Sequence of the second protein:
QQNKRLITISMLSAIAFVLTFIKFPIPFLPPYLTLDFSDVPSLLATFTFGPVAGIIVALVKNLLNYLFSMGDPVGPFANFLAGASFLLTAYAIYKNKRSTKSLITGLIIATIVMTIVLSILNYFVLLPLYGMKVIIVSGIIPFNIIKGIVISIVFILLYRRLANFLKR

Sequence of the first protein:
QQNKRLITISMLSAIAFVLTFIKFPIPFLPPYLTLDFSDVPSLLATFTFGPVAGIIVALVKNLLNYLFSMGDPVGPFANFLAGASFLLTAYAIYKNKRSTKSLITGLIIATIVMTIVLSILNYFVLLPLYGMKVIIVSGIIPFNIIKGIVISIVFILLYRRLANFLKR

The following describes two proteins that form a bound complex.

Residue-level contacts at the interface:
Residue L68 in the first protein is in contact with residue I16 in the second protein (closest heavy-atom distance 4.2 Å).
Residue L15 in the first protein is in contact with residue S19 in the second protein (closest heavy-atom distance 4.8 Å).
Residue I16 in the first protein is in contact with residue L68 in the second protein (closest heavy-atom distance 4.4 Å).
Residue N12 in the first protein interacts with residue I65 in the second protein (closest heavy-atom distance 4.0 Å).
Residue V27 in the first protein interacts with residue V27 in the second protein (closest heavy-atom distance 4.6 Å).
Residue A23 in the first protein contacts residue A23 in the second protein (closest heavy-atom distance 4.0 Å).
Residue S22 in the first protein is in contact with residue S19 in the second protein (closest heavy-atom distance 3.9 Å).
Residue S19 in the first protein contacts residue L15 in the second protein (closest heavy-atom distance 4.8 Å).
Residue I24 in the first protein contacts residue L73 in the second protein (closest heavy-atom distance 3.3 Å).
Residue R14 in the first protein is in contact with residue L15 in the second protein (closest heavy-atom distance 4.2 Å).
Residue S19 in the first protein is in contact with residue I18 in the second protein (closest heavy-atom distance 3.6 Å).
Residue M20 in the first protein contacts residue L73 in the second protein (closest heavy-atom distance 3.4 Å).
Residue L73 in the first protein interacts with residue S19 in the second protein (closest heavy-atom distance 4.9 Å).
Residue F26 in the first protein is in contact with residue V27 in the second protein (closest heavy-atom distance 3.5 Å).
Residue I16 in the first protein interacts with residue I65 in the second protein (closest heavy-atom distance 4.5 Å).
Residue N12 in the first protein interacts with residue R14 in the second protein (closest heavy-atom distance 3.7 Å).
Residue V27 in the first protein contacts residue F26 in the second protein (closest heavy-atom distance 3.5 Å).
Residue I65 in the first protein contacts residue L15 in the second protein (closest heavy-atom distance 3.2 Å).
Residue L15 in the first protein is in contact with residue R14 in the second protein (closest heavy-atom distance 4.0 Å).
Residue A23 in the first protein contacts residue S22 in the second protein (closest heavy-atom distance 4.4 Å).
Residue R14 in the first protein interacts with residue N12 in the second protein (closest heavy-atom distance 3.6 Å).
Residue S22 in the first protein contacts residue A23 in the second protein (closest heavy-atom distance 4.3 Å).
Residue V69 in the first protein contacts residue I16 in the second protein (closest heavy-atom distance 4.0 Å).
Residue M20 in the first protein contacts residue L72 in the second protein (closest heavy-atom distance 3.8 Å).
Residue L73 in the first protein is in contact with residue I24 in the second protein (closest heavy-atom distance 3.1 Å).
Residue A23 in the first protein contacts residue L73 in the second protein (closest heavy-atom distance 3.3 Å).
Residue S19 in the first protein is in contact with residue S19 in the second protein (closest heavy-atom distance 3.1 Å).
Residue I16 in the first protein contacts residue V69 in the second protein (closest heavy-atom distance 4.1 Å).
Residue V69 in the first protein is in contact with residue S19 in the second protein (closest heavy-atom distance 4.0 Å).
Residue L15 in the first protein interacts with residue I65 in the second protein (closest heavy-atom distance 3.2 Å).
Residue S19 in the first protein interacts with residue I65 in the second protein (closest heavy-atom distance 4.7 Å).
Residue V69 in the first protein is in contact with residue M20 in the second protein (closest heavy-atom distance 3.6 Å).
Residue F30 in the first protein is in contact with residue V27 in the second protein (closest heavy-atom distance 4.7 Å).
Residue A23 in the first protein is in contact with residue F26 in the second protein (closest heavy-atom distance 3.9 Å).
Residue I24 in the first protein contacts residue F77 in the second protein (closest heavy-atom distance 4.3 Å).
Residue I65 in the first protein interacts with residue N12 in the second protein (closest heavy-atom distance 3.7 Å).
Residue L15 in the first protein contacts residue L15 in the second protein (closest heavy-atom distance 3.6 Å).
Residue L73 in the first protein is in contact with residue M20 in the second protein (closest heavy-atom distance 3.3 Å).
Residue L72 in the first protein is in contact with residue M20 in the second protein (closest heavy-atom distance 3.6 Å).
Residue I24 in the first protein contacts residue F26 in the second protein (closest heavy-atom distance 4.5 Å).
Residue M20 in the first protein contacts residue V69 in the second protein (closest heavy-atom distance 3.8 Å).
Residue F26 in the first protein is in contact with residue A23 in the second protein (closest heavy-atom distance 3.7 Å).
Residue I18 in the first protein interacts with residue L15 in the second protein (closest heavy-atom distance 4.1 Å).
Residue V27 in the first protein is in contact with residue F30 in the second protein (closest heavy-atom distance 4.8 Å).
Residue F77 in the first protein interacts with residue I24 in the second protein (closest heavy-atom distance 4.1 Å).
Residue L15 in the first protein is in contact with residue I18 in the second protein (closest heavy-atom distance 4.3 Å).
Residue I18 in the first protein contacts residue S19 in the second protein (closest heavy-atom distance 3.6 Å).
Residue I65 in the first protein is in contact with residue S19 in the second protein (closest heavy-atom distance 4.7 Å).
Residue S19 in the first protein is in contact with residue V69 in the second protein (closest heavy-atom distance 4.1 Å).
Residue L73 in the first protein is in contact with residue A23 in the second protein (closest heavy-atom distance 3.3 Å).
Residue F26 in the first protein contacts residue I24 in the second protein (closest heavy-atom distance 4.4 Å).
Residue S19 in the first protein contacts residue S22 in the second protein (closest heavy-atom distance 4.0 Å).
Residue I65 in the first protein interacts with residue I16 in the second protein (closest heavy-atom distance 4.4 Å).